Sequence of the first protein:
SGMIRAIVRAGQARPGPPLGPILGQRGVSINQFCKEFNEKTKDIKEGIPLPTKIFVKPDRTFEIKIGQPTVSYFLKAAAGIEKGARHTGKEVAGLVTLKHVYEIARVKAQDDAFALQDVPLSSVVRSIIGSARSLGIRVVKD

Interface contacts:
Residue H114 in the second protein interacts with residue A131 in the first protein (closest heavy-atom distance 3.4 Å).
Residue H114 in the second protein is in contact with residue L132 in the first protein (closest heavy-atom distance 3.8 Å).
Residue R117 in the second protein is in contact with residue D134 in the first protein (closest heavy-atom distance 3.1 Å).
Residue R113 in the second protein interacts with residue L132 in the first protein (closest heavy-atom distance 4.8 Å).
Residue L110 in the second protein interacts with residue L132 in the first protein (closest heavy-atom distance 3.6 Å).
Residue L111 in the second protein is in contact with residue L132 in the first protein (closest heavy-atom distance 4.4 Å).

Sequence of the second protein:
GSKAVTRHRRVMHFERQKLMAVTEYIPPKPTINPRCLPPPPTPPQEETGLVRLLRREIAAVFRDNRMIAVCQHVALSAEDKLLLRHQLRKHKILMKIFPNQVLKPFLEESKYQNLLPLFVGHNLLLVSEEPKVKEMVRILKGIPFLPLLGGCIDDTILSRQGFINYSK

The following describes two proteins that form a bound complex.